Contacts between the two chains:
Residue I69 in chain B contacts residue S12 in chain A (closest heavy-atom distance 3.6 Å).
Residue Y6 in chain B contacts residue T4 in chain A (closest heavy-atom distance 4.2 Å).
Residue K18 in chain B interacts with residue F21 in chain A (closest heavy-atom distance 3.6 Å).
Residue L17 in chain B interacts with residue S12 in chain A (closest heavy-atom distance 4.0 Å).
Residue I62 in chain B contacts residue Y5 in chain A (closest heavy-atom distance 4.7 Å).
Residue L23 in chain B interacts with residue I16 in chain A (closest heavy-atom distance 4.5 Å).
Residue M66 in chain B interacts with residue L9 in chain A (closest heavy-atom distance 3.5 Å).
Residue M66 in chain B contacts residue Y5 in chain A (closest heavy-atom distance 3.3 Å).
Residue L49 in chain B interacts with residue L9 in chain A (closest heavy-atom distance 3.9 Å).
Residue I69 in chain B is in contact with residue K8 in chain A (closest heavy-atom distance 3.8 Å).
Residue F36 in chain B interacts with residue T17 in chain A (closest heavy-atom distance 3.4 Å).
Residue K14 in chain B interacts with residue Y15 in chain A (closest heavy-atom distance 3.6 Å).
Residue K28 in chain B contacts residue F21 in chain A (closest heavy-atom distance 4.9 Å).
Residue I65 in chain B contacts residue I16 in chain A (closest heavy-atom distance 4.0 Å).
Residue F36 in chain B is in contact with residue I13 in chain A (closest heavy-atom distance 3.7 Å).
Residue I46 in chain B interacts with residue Y3 in chain A (closest heavy-atom distance 4.5 Å).
Residue L17 in chain B is in contact with residue I16 in chain A (closest heavy-atom distance 4.5 Å).
Residue I53 in chain B contacts residue I2 in chain A (closest heavy-atom distance 4.3 Å).
Residue K28 in chain B contacts residue D24 in chain A (closest heavy-atom distance 4.3 Å).
Residue K24 in chain B is in contact with residue F21 in chain A (closest heavy-atom distance 4.7 Å).
Residue I46 in chain B is in contact with residue E6 in chain A (closest heavy-atom distance 3.8 Å).
Residue L49 in chain B contacts residue E6 in chain A (closest heavy-atom distance 3.6 Å).
Residue I62 in chain B interacts with residue L9 in chain A (closest heavy-atom distance 3.7 Å).
Residue L27 in chain B is in contact with residue I16 in chain A (closest heavy-atom distance 3.6 Å).
Residue L27 in chain B is in contact with residue F22 in chain A (closest heavy-atom distance 3.5 Å).
Residue D7 in chain B is in contact with residue K11 in chain A (closest heavy-atom distance 4.0 Å).
Residue F36 in chain B interacts with residue I16 in chain A (closest heavy-atom distance 4.3 Å).
Residue L23 in chain B interacts with residue F21 in chain A (closest heavy-atom distance 4.1 Å).
Residue M8 in chain B is in contact with residue K11 in chain A (closest heavy-atom distance 4.5 Å).
Residue T40 in chain B interacts with residue I13 in chain A (closest heavy-atom distance 3.9 Å).
Residue K37 in chain B contacts residue T17 in chain A (closest heavy-atom distance 4.1 Å).
Residue T40 in chain B interacts with residue T17 in chain A (closest heavy-atom distance 3.5 Å).
Residue I46 in chain B interacts with residue I10 in chain A (closest heavy-atom distance 3.9 Å).
Residue Y6 in chain B is in contact with residue K8 in chain A (closest heavy-atom distance 2.8 Å).
Residue I65 in chain B interacts with residue S12 in chain A (closest heavy-atom distance 3.5 Å).
Residue L9 in chain B contacts residue S12 in chain A (closest heavy-atom distance 3.6 Å).
Residue K45 in chain B is in contact with residue I10 in chain A (closest heavy-atom distance 4.0 Å).
Residue T40 in chain B contacts residue E14 in chain A (closest heavy-atom distance 3.9 Å).
Residue L17 in chain B interacts with residue Y15 in chain A (closest heavy-atom distance 4.5 Å).
Residue L9 in chain B interacts with residue K8 in chain A (closest heavy-atom distance 4.7 Å).
Residue R33 in chain B interacts with residue F22 in chain A (closest heavy-atom distance 3.7 Å).
Residue L9 in chain B contacts residue K11 in chain A (closest heavy-atom distance 3.6 Å).
Residue L49 in chain B is in contact with residue I13 in chain A (closest heavy-atom distance 4.4 Å).
Residue L9 in chain B interacts with residue Y15 in chain A (closest heavy-atom distance 3.5 Å).
Residue L17 in chain B interacts with residue F21 in chain A (closest heavy-atom distance 3.5 Å).
Residue I69 in chain B is in contact with residue L9 in chain A (closest heavy-atom distance 4.7 Å).
Residue M66 in chain B is in contact with residue K8 in chain A (closest heavy-atom distance 4.2 Å).
Residue K28 in chain B interacts with residue D23 in chain A (closest heavy-atom distance 4.5 Å).
Residue D63 in chain B interacts with residue Y5 in chain A (closest heavy-atom distance 4.7 Å).
Residue D7 in chain B contacts residue K8 in chain A (closest heavy-atom distance 2.8 Å).
Residue F39 in chain B contacts residue I10 in chain A (closest heavy-atom distance 3.7 Å).
Residue L27 in chain B interacts with residue F21 in chain A (closest heavy-atom distance 3.6 Å).
Residue K45 in chain B interacts with residue E14 in chain A (closest heavy-atom distance 2.8 Å).
Residue S50 in chain B contacts residue E6 in chain A (closest heavy-atom distance 4.6 Å).
Residue L49 in chain B is in contact with residue I10 in chain A (closest heavy-atom distance 5.0 Å).
Residue K28 in chain B is in contact with residue F22 in chain A (closest heavy-atom distance 2.9 Å).
Residue F39 in chain B is in contact with residue I13 in chain A (closest heavy-atom distance 3.7 Å).
Residue K18 in chain B interacts with residue Y15 in chain A (closest heavy-atom distance 3.8 Å).
Residue D7 in chain B is in contact with residue K7 in chain A (closest heavy-atom distance 2.8 Å).

This data describes a binding interaction between two proteins.

Sequence of chain A:
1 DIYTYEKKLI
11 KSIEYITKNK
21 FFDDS

Sequence of chain B:
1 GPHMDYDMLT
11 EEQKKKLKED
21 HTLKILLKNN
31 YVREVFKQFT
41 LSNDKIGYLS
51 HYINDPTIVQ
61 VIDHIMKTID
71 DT